Contacts between the two chains:
Residue I55 in the second protein is in contact with residue T64 in the first protein (closest heavy-atom distance 4.2 Å).
Residue T86 in the second protein contacts residue N78 in the first protein (closest heavy-atom distance 3.6 Å).
Residue R89 in the second protein contacts residue N78 in the first protein (closest heavy-atom distance 2.9 Å).
Residue T52 in the second protein contacts residue F68 in the first protein (closest heavy-atom distance 4.5 Å).
Residue I55 in the second protein interacts with residue Y57 in the first protein (closest heavy-atom distance 3.5 Å).
Residue V61 in the second protein contacts residue L56 in the first protein (closest heavy-atom distance 4.3 Å).
Residue V81 in the second protein contacts residue I71 in the first protein (closest heavy-atom distance 3.9 Å).
Residue K48 in the second protein interacts with residue D72 in the first protein (closest heavy-atom distance 4.9 Å).
Residue V81 in the second protein is in contact with residue I75 in the first protein (closest heavy-atom distance 4.2 Å).
Residue I74 in the second protein contacts residue V67 in the first protein (closest heavy-atom distance 4.4 Å).
Residue I51 in the second protein contacts residue T64 in the first protein (closest heavy-atom distance 4.6 Å).
Residue I51 in the second protein is in contact with residue F68 in the first protein (closest heavy-atom distance 4.2 Å).
Residue S85 in the second protein interacts with residue I75 in the first protein (closest heavy-atom distance 3.9 Å).
Residue V61 in the second protein interacts with residue Y57 in the first protein (closest heavy-atom distance 3.8 Å).
Residue K48 in the second protein is in contact with residue F68 in the first protein (closest heavy-atom distance 4.4 Å).
Residue I74 in the second protein contacts residue F68 in the first protein (closest heavy-atom distance 3.8 Å).
Residue T88 in the second protein interacts with residue F79 in the first protein (closest heavy-atom distance 4.3 Å).
Residue T62 in the second protein contacts residue E53 in the first protein (closest heavy-atom distance 4.5 Å).
Residue R89 in the second protein contacts residue F79 in the first protein (closest heavy-atom distance 3.9 Å).
Residue I55 in the second protein is in contact with residue A60 in the first protein (closest heavy-atom distance 4.5 Å).
Residue S82 in the second protein contacts residue N78 in the first protein (closest heavy-atom distance 4.9 Å).
Residue I74 in the second protein contacts residue T64 in the first protein (closest heavy-atom distance 4.8 Å).
Residue R89 in the second protein is in contact with residue R80 in the first protein (closest heavy-atom distance 4.4 Å).
Residue S85 in the second protein interacts with residue F79 in the first protein (closest heavy-atom distance 4.2 Å).
Residue Y77 in the second protein is in contact with residue F68 in the first protein (closest heavy-atom distance 4.2 Å).
Residue S85 in the second protein interacts with residue N78 in the first protein (closest heavy-atom distance 3.1 Å).
Residue I55 in the second protein is in contact with residue Q61 in the first protein (closest heavy-atom distance 3.7 Å).
Residue S82 in the second protein contacts residue I71 in the first protein (closest heavy-atom distance 4.0 Å).
Residue N78 in the second protein interacts with residue I71 in the first protein (closest heavy-atom distance 3.5 Å).
Residue V92 in the second protein interacts with residue F79 in the first protein (closest heavy-atom distance 4.7 Å).
Residue N78 in the second protein contacts residue V67 in the first protein (closest heavy-atom distance 4.7 Å).
Residue E56 in the second protein interacts with residue Y57 in the first protein (closest heavy-atom distance 4.9 Å).
Residue V61 in the second protein interacts with residue A60 in the first protein (closest heavy-atom distance 4.5 Å).

Sequence of the first protein:
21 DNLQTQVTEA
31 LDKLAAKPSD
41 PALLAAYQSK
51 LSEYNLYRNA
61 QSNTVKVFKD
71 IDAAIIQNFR

These two protein chains interact to form a complex.

Sequence of the second protein:
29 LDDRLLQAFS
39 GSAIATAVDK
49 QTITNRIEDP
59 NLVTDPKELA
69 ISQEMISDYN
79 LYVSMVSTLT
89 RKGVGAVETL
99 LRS